This data describes a binding interaction between two proteins.

Sequence of protein 1:
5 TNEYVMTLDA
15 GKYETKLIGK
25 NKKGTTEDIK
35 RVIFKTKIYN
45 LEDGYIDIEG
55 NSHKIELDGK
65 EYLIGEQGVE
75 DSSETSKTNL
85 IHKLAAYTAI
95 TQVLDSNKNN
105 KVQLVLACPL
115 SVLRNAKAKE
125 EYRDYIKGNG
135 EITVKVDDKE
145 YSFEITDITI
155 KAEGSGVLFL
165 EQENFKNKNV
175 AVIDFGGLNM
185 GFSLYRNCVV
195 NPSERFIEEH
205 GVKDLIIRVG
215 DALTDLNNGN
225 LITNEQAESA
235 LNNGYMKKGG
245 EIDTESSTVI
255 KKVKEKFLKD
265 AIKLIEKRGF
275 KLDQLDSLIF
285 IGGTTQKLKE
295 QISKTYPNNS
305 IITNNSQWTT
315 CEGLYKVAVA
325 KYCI

Sequence of protein 2:
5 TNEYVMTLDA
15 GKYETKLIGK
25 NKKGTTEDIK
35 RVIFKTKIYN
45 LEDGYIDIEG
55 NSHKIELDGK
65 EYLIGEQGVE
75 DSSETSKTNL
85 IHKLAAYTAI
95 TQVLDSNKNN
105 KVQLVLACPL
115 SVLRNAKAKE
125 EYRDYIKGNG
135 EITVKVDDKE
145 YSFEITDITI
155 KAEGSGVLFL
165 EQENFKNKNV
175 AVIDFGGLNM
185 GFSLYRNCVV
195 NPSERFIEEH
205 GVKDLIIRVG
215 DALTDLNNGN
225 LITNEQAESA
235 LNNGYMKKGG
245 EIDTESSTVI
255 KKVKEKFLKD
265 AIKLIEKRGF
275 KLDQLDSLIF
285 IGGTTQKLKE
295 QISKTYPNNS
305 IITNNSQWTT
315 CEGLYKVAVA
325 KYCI

Interface contacts:
Residue K325 in protein 2 is in contact with residue E46 in protein 1 (closest heavy-atom distance 2.2 Å).
Residue K325 in protein 2 interacts with residue D47 in protein 1 (closest heavy-atom distance 1.7 Å).
Residue D280 in protein 2 interacts with residue I226 in protein 1 (closest heavy-atom distance 2.9 Å).
Residue L276 in protein 2 contacts residue D219 in protein 1 (closest heavy-atom distance 2.3 Å).
Residue K325 in protein 2 interacts with residue Y49 in protein 1 (closest heavy-atom distance 3.0 Å).
Residue K320 in protein 2 is in contact with residue Y49 in protein 1 (closest heavy-atom distance 1.2 Å).
Residue Y300 in protein 2 contacts residue T227 in protein 1 (closest heavy-atom distance 0.5 Å).
Residue A324 in protein 2 contacts residue E46 in protein 1 (closest heavy-atom distance 0.7 Å).
Residue Q278 in protein 2 is in contact with residue D219 in protein 1 (closest heavy-atom distance 2.5 Å).
Residue K170 in protein 2 contacts residue E78 in protein 1 (closest heavy-atom distance 2.9 Å).
Residue K275 in protein 2 interacts with residue T218 in protein 1 (closest heavy-atom distance 1.1 Å).
Residue D277 in protein 2 interacts with residue N221 in protein 1 (closest heavy-atom distance 3.0 Å).
Residue K325 in protein 2 is in contact with residue G48 in protein 1 (closest heavy-atom distance 0.7 Å).
Residue V323 in protein 2 interacts with residue E46 in protein 1 (closest heavy-atom distance 2.6 Å).
Residue L276 in protein 2 is in contact with residue N224 in protein 1 (closest heavy-atom distance 1.6 Å).
Residue C192 in protein 2 contacts residue T79 in protein 1 (closest heavy-atom distance 1.1 Å).
Residue E7 in protein 2 is in contact with residue D47 in protein 1 (closest heavy-atom distance 2.0 Å).
Residue A324 in protein 2 interacts with residue G48 in protein 1 (closest heavy-atom distance 1.8 Å).
Residue K275 in protein 2 interacts with residue D219 in protein 1 (closest heavy-atom distance 1.5 Å).
Residue K170 in protein 2 is in contact with residue K41 in protein 1 (closest heavy-atom distance 0.6 Å).
Residue F274 in protein 2 is in contact with residue T218 in protein 1 (closest heavy-atom distance 3.0 Å).
Residue V323 in protein 2 contacts residue Y49 in protein 1 (closest heavy-atom distance 0.9 Å).
Residue N303 in protein 2 is in contact with residue I226 in protein 1 (closest heavy-atom distance 0.9 Å).
Residue P301 in protein 2 is in contact with residue I226 in protein 1 (closest heavy-atom distance 0.4 Å).
Residue V323 in protein 2 is in contact with residue I50 in protein 1 (closest heavy-atom distance 1.0 Å).
Residue P301 in protein 2 interacts with residue T227 in protein 1 (closest heavy-atom distance 0.8 Å).
Residue Q278 in protein 2 interacts with residue T218 in protein 1 (closest heavy-atom distance 1.7 Å).
Residue I328 in protein 2 contacts residue D47 in protein 1 (closest heavy-atom distance 2.9 Å).
Residue N302 in protein 2 interacts with residue I226 in protein 1 (closest heavy-atom distance 0.7 Å).
Residue D277 in protein 2 is in contact with residue G223 in protein 1 (closest heavy-atom distance 2.3 Å).
Residue V321 in protein 2 interacts with residue Y49 in protein 1 (closest heavy-atom distance 2.1 Å).
Residue A322 in protein 2 is in contact with residue Y49 in protein 1 (closest heavy-atom distance 2.6 Å).
Residue Q278 in protein 2 is in contact with residue L217 in protein 1 (closest heavy-atom distance 2.6 Å).
Residue F163 in protein 2 interacts with residue S76 in protein 1 (closest heavy-atom distance 2.8 Å).
Residue V321 in protein 2 is in contact with residue G48 in protein 1 (closest heavy-atom distance 0.1 Å).
Residue K275 in protein 2 interacts with residue N224 in protein 1 (closest heavy-atom distance 2.0 Å).
Residue N171 in protein 2 is in contact with residue K39 in protein 1 (closest heavy-atom distance 1.4 Å).
Residue K320 in protein 2 contacts residue I50 in protein 1 (closest heavy-atom distance 2.4 Å).
Residue P301 in protein 2 contacts residue N228 in protein 1 (closest heavy-atom distance 1.5 Å).
Residue D277 in protein 2 is in contact with residue D219 in protein 1 (closest heavy-atom distance 1.1 Å).
Residue A324 in protein 2 interacts with residue D47 in protein 1 (closest heavy-atom distance 0.9 Å).
Residue P301 in protein 2 is in contact with residue L225 in protein 1 (closest heavy-atom distance 2.8 Å).
Residue L276 in protein 2 interacts with residue L225 in protein 1 (closest heavy-atom distance 1.1 Å).
Residue Y326 in protein 2 contacts residue D47 in protein 1 (closest heavy-atom distance 0.4 Å).
Residue Y300 in protein 2 contacts residue L225 in protein 1 (closest heavy-atom distance 2.2 Å).
Residue D277 in protein 2 contacts residue L225 in protein 1 (closest heavy-atom distance 2.5 Å).
Residue D277 in protein 2 is in contact with residue S233 in protein 1 (closest heavy-atom distance 1.9 Å).
Residue A324 in protein 2 interacts with residue Y49 in protein 1 (closest heavy-atom distance 1.4 Å).
Residue D277 in protein 2 interacts with residue N224 in protein 1 (closest heavy-atom distance 0.5 Å).
Residue V323 in protein 2 is in contact with residue D47 in protein 1 (closest heavy-atom distance 2.0 Å).
Residue K320 in protein 2 contacts residue G48 in protein 1 (closest heavy-atom distance 3.1 Å).
Residue P301 in protein 2 interacts with residue E229 in protein 1 (closest heavy-atom distance 2.3 Å).
Residue N168 in protein 2 interacts with residue Q71 in protein 1 (closest heavy-atom distance 1.7 Å).
Residue V323 in protein 2 interacts with residue G48 in protein 1 (closest heavy-atom distance 2.6 Å).
Residue Y326 in protein 2 is in contact with residue G48 in protein 1 (closest heavy-atom distance 2.5 Å).
Residue K170 in protein 2 is in contact with residue T79 in protein 1 (closest heavy-atom distance 2.9 Å).
Residue A322 in protein 2 contacts residue D47 in protein 1 (closest heavy-atom distance 1.2 Å).
Residue A322 in protein 2 is in contact with residue G48 in protein 1 (closest heavy-atom distance 1.3 Å).
Residue Q278 in protein 2 is in contact with residue N224 in protein 1 (closest heavy-atom distance 2.7 Å).
Residue C327 in protein 2 contacts residue D47 in protein 1 (closest heavy-atom distance 1.6 Å).